Sequence of the second protein:
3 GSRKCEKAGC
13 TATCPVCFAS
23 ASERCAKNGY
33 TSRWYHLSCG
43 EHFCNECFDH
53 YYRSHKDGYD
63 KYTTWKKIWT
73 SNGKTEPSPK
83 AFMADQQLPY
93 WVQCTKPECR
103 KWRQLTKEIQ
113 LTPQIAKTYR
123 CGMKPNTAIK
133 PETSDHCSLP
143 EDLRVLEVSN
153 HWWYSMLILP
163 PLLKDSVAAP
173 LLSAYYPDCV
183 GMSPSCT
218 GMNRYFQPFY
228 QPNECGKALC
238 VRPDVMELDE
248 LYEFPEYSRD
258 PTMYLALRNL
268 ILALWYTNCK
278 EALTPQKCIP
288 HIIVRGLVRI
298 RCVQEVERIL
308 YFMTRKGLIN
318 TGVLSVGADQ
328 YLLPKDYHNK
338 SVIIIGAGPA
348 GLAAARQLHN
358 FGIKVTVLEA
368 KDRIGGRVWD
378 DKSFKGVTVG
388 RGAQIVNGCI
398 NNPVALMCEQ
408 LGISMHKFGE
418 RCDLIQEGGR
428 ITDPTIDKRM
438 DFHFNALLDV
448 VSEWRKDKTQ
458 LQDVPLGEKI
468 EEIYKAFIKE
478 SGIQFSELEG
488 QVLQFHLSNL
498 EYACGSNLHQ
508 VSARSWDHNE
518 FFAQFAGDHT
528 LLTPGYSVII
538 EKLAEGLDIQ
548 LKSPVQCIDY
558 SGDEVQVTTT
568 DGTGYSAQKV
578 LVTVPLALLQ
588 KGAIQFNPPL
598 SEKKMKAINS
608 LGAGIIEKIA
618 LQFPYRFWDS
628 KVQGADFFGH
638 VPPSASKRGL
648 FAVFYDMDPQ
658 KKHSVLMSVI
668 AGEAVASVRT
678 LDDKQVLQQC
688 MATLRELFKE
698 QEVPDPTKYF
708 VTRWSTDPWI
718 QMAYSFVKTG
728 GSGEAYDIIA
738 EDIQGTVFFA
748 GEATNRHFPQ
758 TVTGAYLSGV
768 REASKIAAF

These two protein chains interact to form a complex.

Sequence of the first protein:
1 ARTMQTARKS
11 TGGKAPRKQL

Interface contacts:
Residue S449 in the second protein contacts residue G13 in the first protein (closest heavy-atom distance 2.5 Å).
Residue A500 in the second protein is in contact with residue A1 in the first protein (closest heavy-atom distance 3.2 Å).
Residue C501 in the second protein interacts with residue A1 in the first protein (closest heavy-atom distance 3.9 Å).
Residue H526 in the second protein is in contact with residue T3 in the first protein (closest heavy-atom distance 4.0 Å).
Residue A500 in the second protein contacts residue M4 in the first protein (closest heavy-atom distance 3.7 Å).
Residue N394 in the second protein interacts with residue T3 in the first protein (closest heavy-atom distance 3.6 Å).
Residue N516 in the second protein is in contact with residue T3 in the first protein (closest heavy-atom distance 3.0 Å).
Residue N230 in the second protein contacts residue Q19 in the first protein (closest heavy-atom distance 3.2 Å).
Residue N394 in the second protein contacts residue M4 in the first protein (closest heavy-atom distance 3.7 Å).
Residue N442 in the second protein contacts residue S10 in the first protein (closest heavy-atom distance 3.6 Å).
Residue N496 in the second protein is in contact with residue Q5 in the first protein (closest heavy-atom distance 3.0 Å).
Residue F634 in the second protein is in contact with residue T6 in the first protein (closest heavy-atom distance 4.0 Å).
Residue N496 in the second protein contacts residue A7 in the first protein (closest heavy-atom distance 3.1 Å).
Residue F415 in the second protein is in contact with residue T6 in the first protein (closest heavy-atom distance 3.6 Å).
Residue Y721 in the second protein contacts residue M4 in the first protein (closest heavy-atom distance 4.0 Å).
Residue E231 in the second protein interacts with residue K18 in the first protein (closest heavy-atom distance 4.1 Å).
Residue Q757 in the second protein interacts with residue A1 in the first protein (closest heavy-atom distance 3.2 Å).
Residue D446 in the second protein is in contact with residue G12 in the first protein (closest heavy-atom distance 3.5 Å).
Residue H526 in the second protein interacts with residue T6 in the first protein (closest heavy-atom distance 2.9 Å).
Residue N394 in the second protein is in contact with residue T6 in the first protein (closest heavy-atom distance 3.3 Å).
Residue N230 in the second protein interacts with residue L20 in the first protein (closest heavy-atom distance 3.2 Å).
Residue L421 in the second protein interacts with residue R8 in the first protein (closest heavy-atom distance 3.6 Å).
Residue Y227 in the second protein contacts residue L20 in the first protein (closest heavy-atom distance 3.6 Å).
Residue D420 in the second protein interacts with residue R8 in the first protein (closest heavy-atom distance 4.2 Å).
Residue D434 in the second protein is in contact with residue R8 in the first protein (closest heavy-atom distance 2.8 Å).
Residue W513 in the second protein interacts with residue R2 in the first protein (closest heavy-atom distance 3.5 Å).
Residue F492 in the second protein interacts with residue R8 in the first protein (closest heavy-atom distance 3.8 Å).
Residue L445 in the second protein contacts residue G13 in the first protein (closest heavy-atom distance 3.5 Å).
Residue H526 in the second protein contacts residue Q5 in the first protein (closest heavy-atom distance 3.3 Å).
Residue F634 in the second protein contacts residue A7 in the first protein (closest heavy-atom distance 3.6 Å).
Residue Y499 in the second protein contacts residue M4 in the first protein (closest heavy-atom distance 4.0 Å).
Residue D514 in the second protein is in contact with residue G13 in the first protein (closest heavy-atom distance 4.1 Å).
Residue N442 in the second protein contacts residue G12 in the first protein (closest heavy-atom distance 2.8 Å).
Residue E231 in the second protein contacts residue L20 in the first protein (closest heavy-atom distance 3.4 Å).
Residue C232 in the second protein contacts residue K18 in the first protein (closest heavy-atom distance 3.3 Å).
Residue L445 in the second protein interacts with residue S10 in the first protein (closest heavy-atom distance 4.0 Å).
Residue I392 in the second protein interacts with residue T6 in the first protein (closest heavy-atom distance 3.6 Å).
Residue N516 in the second protein contacts residue A1 in the first protein (closest heavy-atom distance 3.4 Å).
Residue E231 in the second protein contacts residue Q19 in the first protein (closest heavy-atom distance 3.8 Å).
Residue N442 in the second protein interacts with residue T11 in the first protein (closest heavy-atom distance 2.7 Å).
Residue L497 in the second protein is in contact with residue S10 in the first protein (closest heavy-atom distance 4.0 Å).
Residue L445 in the second protein contacts residue G12 in the first protein (closest heavy-atom distance 3.6 Å).
Residue R239 in the second protein is in contact with residue L20 in the first protein (closest heavy-atom distance 4.1 Å).
Residue L497 in the second protein is in contact with residue Q5 in the first protein (closest heavy-atom distance 3.5 Å).
Residue A500 in the second protein contacts residue Q5 in the first protein (closest heavy-atom distance 3.6 Å).
Residue C419 in the second protein interacts with residue A7 in the first protein (closest heavy-atom distance 4.1 Å).
Residue G233 in the second protein contacts residue K18 in the first protein (closest heavy-atom distance 3.6 Å).
Residue D446 in the second protein contacts residue G13 in the first protein (closest heavy-atom distance 2.8 Å).
Residue F441 in the second protein is in contact with residue S10 in the first protein (closest heavy-atom distance 3.6 Å).
Residue D514 in the second protein contacts residue R2 in the first protein (closest heavy-atom distance 3.5 Å).
Residue E517 in the second protein is in contact with residue K14 in the first protein (closest heavy-atom distance 3.5 Å).
Residue H526 in the second protein is in contact with residue K9 in the first protein (closest heavy-atom distance 3.5 Å).
Residue Q521 in the second protein contacts residue T3 in the first protein (closest heavy-atom distance 3.6 Å).
Residue E517 in the second protein contacts residue R2 in the first protein (closest heavy-atom distance 2.9 Å).
Residue N496 in the second protein is in contact with residue R8 in the first protein (closest heavy-atom distance 3.0 Å).
Residue C419 in the second protein contacts residue R8 in the first protein (closest heavy-atom distance 2.7 Å).
Residue T758 in the second protein contacts residue M4 in the first protein (closest heavy-atom distance 3.9 Å).
Residue W513 in the second protein is in contact with residue A1 in the first protein (closest heavy-atom distance 3.6 Å).
Residue R452 in the second protein contacts residue G13 in the first protein (closest heavy-atom distance 4.2 Å).
Residue Q757 in the second protein is in contact with residue M4 in the first protein (closest heavy-atom distance 3.2 Å).